Interface contacts:
Residue T48 in chain A contacts residue T6 in chain B (closest heavy-atom distance 3.8 Å).
Residue A53 in chain A is in contact with residue A1 in chain B (closest heavy-atom distance 2.8 Å).
Residue I22 in chain A contacts residue A1 in chain B (closest heavy-atom distance 4.1 Å).
Residue E25 in chain A interacts with residue A1 in chain B (closest heavy-atom distance 3.6 Å).
Residue A21 in chain A contacts residue T3 in chain B (closest heavy-atom distance 3.2 Å).
Residue G45 in chain A interacts with residue Q5 in chain B (closest heavy-atom distance 3.9 Å).
Residue L23 in chain A is in contact with residue T3 in chain B (closest heavy-atom distance 5.0 Å).
Residue L47 in chain A interacts with residue T3 in chain B (closest heavy-atom distance 5.0 Å).
Residue T48 in chain A interacts with residue A1 in chain B (closest heavy-atom distance 3.9 Å).
Residue T48 in chain A interacts with residue Q5 in chain B (closest heavy-atom distance 3.6 Å).
Residue Y44 in chain A contacts residue Q5 in chain B (closest heavy-atom distance 3.3 Å).
Residue Y44 in chain A interacts with residue T3 in chain B (closest heavy-atom distance 3.5 Å).
Residue A51 in chain A contacts residue A1 in chain B (closest heavy-atom distance 4.7 Å).
Residue T48 in chain A is in contact with residue T3 in chain B (closest heavy-atom distance 2.8 Å).
Residue V54 in chain A is in contact with residue A1 in chain B (closest heavy-atom distance 4.0 Å).
Residue I22 in chain A is in contact with residue T3 in chain B (closest heavy-atom distance 3.8 Å).
Residue W55 in chain A interacts with residue A1 in chain B (closest heavy-atom distance 4.2 Å).
Residue L47 in chain A interacts with residue A1 in chain B (closest heavy-atom distance 2.8 Å).
Residue W31 in chain A is in contact with residue T3 in chain B (closest heavy-atom distance 3.8 Å).
Residue E50 in chain A is in contact with residue A1 in chain B (closest heavy-atom distance 2.8 Å).

Sequence of chain B:
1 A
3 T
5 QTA

Sequence of chain A:
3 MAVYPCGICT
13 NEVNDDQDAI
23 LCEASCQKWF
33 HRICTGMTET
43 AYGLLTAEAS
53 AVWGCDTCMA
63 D

This data describes a binding interaction between two proteins.